Sequence of the second protein:
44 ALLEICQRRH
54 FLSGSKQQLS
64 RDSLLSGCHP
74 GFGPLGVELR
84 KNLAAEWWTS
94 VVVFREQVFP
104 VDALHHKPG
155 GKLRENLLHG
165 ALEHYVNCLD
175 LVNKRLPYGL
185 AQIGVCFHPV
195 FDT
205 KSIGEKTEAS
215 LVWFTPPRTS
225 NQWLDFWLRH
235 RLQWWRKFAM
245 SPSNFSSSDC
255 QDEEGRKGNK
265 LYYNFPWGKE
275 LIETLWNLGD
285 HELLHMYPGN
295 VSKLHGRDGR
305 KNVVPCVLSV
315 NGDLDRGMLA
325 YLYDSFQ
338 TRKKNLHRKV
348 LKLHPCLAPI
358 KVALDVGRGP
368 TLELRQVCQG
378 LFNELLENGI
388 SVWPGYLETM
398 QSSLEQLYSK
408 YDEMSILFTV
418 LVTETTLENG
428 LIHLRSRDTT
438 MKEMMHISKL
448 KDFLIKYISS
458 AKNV

Residue-level contacts at the interface:
Residue E1179 in the first protein contacts residue Q226 in the second protein (closest heavy-atom distance 3.9 Å).
Residue G540 in the first protein contacts residue K439 in the second protein (closest heavy-atom distance 3.4 Å).
Residue P755 in the first protein interacts with residue R339 in the second protein (closest heavy-atom distance 3.9 Å).
Residue E426 in the first protein is in contact with residue Q237 in the second protein (closest heavy-atom distance 2.9 Å).
Residue Y545 in the first protein is in contact with residue T436 in the second protein (closest heavy-atom distance 3.3 Å).
Residue R450 in the first protein contacts residue L343 in the second protein (closest heavy-atom distance 3.8 Å).
Residue L524 in the first protein interacts with residue I444 in the second protein (closest heavy-atom distance 3.9 Å).
Residue H541 in the first protein interacts with residue T436 in the second protein (closest heavy-atom distance 3.6 Å).
Residue L521 in the first protein contacts residue V374 in the second protein (closest heavy-atom distance 3.7 Å).
Residue P559 in the first protein contacts residue S457 in the second protein (closest heavy-atom distance 3.6 Å).
Residue N440 in the first protein interacts with residue D435 in the second protein (closest heavy-atom distance 3.4 Å).
Residue A482 in the first protein is in contact with residue E421 in the second protein (closest heavy-atom distance 3.0 Å).
Residue K525 in the first protein interacts with residue S445 in the second protein (closest heavy-atom distance 2.8 Å).
Residue H541 in the first protein is in contact with residue M438 in the second protein (closest heavy-atom distance 3.6 Å).
Residue D441 in the first protein contacts residue Q331 in the second protein (closest heavy-atom distance 3.5 Å).
Residue L521 in the first protein is in contact with residue I444 in the second protein (closest heavy-atom distance 3.9 Å).
Residue Q444 in the first protein contacts residue R345 in the second protein (closest heavy-atom distance 3.2 Å).
Residue D437 in the first protein is in contact with residue K349 in the second protein (closest heavy-atom distance 3.9 Å).
Residue T528 in the first protein is in contact with residue H443 in the second protein (closest heavy-atom distance 3.3 Å).
Residue L524 in the first protein interacts with residue L424 in the second protein (closest heavy-atom distance 3.5 Å).
Residue R518 in the first protein contacts residue N380 in the second protein (closest heavy-atom distance 3.1 Å).
Residue N440 in the first protein contacts residue T436 in the second protein (closest heavy-atom distance 4.0 Å).
Residue W557 in the first protein interacts with residue K453 in the second protein (closest heavy-atom distance 3.7 Å).
Residue H541 in the first protein is in contact with residue E440 in the second protein (closest heavy-atom distance 3.5 Å).
Residue P479 in the first protein interacts with residue E421 in the second protein (closest heavy-atom distance 3.4 Å).
Residue A480 in the first protein is in contact with residue E421 in the second protein (closest heavy-atom distance 2.9 Å).
Residue G540 in the first protein interacts with residue E440 in the second protein (closest heavy-atom distance 2.8 Å).
Residue L538 in the first protein contacts residue E440 in the second protein (closest heavy-atom distance 3.3 Å).
Residue R429 in the first protein contacts residue R240 in the second protein (closest heavy-atom distance 3.7 Å).
Residue P559 in the first protein contacts residue A458 in the second protein (closest heavy-atom distance 3.8 Å).
Residue W557 in the first protein is in contact with residue Y454 in the second protein (closest heavy-atom distance 3.8 Å).
Residue T528 in the first protein contacts residue N426 in the second protein (closest heavy-atom distance 2.3 Å).
Residue A517 in the first protein contacts residue Q373 in the second protein (closest heavy-atom distance 3.3 Å).
Residue D437 in the first protein contacts residue M244 in the second protein (closest heavy-atom distance 3.8 Å).
Residue K525 in the first protein interacts with residue H443 in the second protein (closest heavy-atom distance 3.1 Å).
Residue R429 in the first protein interacts with residue K241 in the second protein (closest heavy-atom distance 3.6 Å).
Residue P479 in the first protein is in contact with residue E425 in the second protein (closest heavy-atom distance 3.2 Å).
Residue T528 in the first protein interacts with residue G427 in the second protein (closest heavy-atom distance 3.4 Å).
Residue L521 in the first protein is in contact with residue L378 in the second protein (closest heavy-atom distance 3.8 Å).
Residue K525 in the first protein is in contact with residue K446 in the second protein (closest heavy-atom distance 3.3 Å).
Residue Q444 in the first protein contacts residue T437 in the second protein (closest heavy-atom distance 3.7 Å).
Residue P559 in the first protein contacts residue Y454 in the second protein (closest heavy-atom distance 3.6 Å).
Residue E806 in the first protein contacts residue R304 in the second protein (closest heavy-atom distance 3.5 Å).
Residue G540 in the first protein is in contact with residue M438 in the second protein (closest heavy-atom distance 3.2 Å).
Residue Q444 in the first protein interacts with residue L343 in the second protein (closest heavy-atom distance 3.5 Å).
Residue T558 in the first protein contacts residue V461 in the second protein (closest heavy-atom distance 3.3 Å).
Residue P539 in the first protein contacts residue E440 in the second protein (closest heavy-atom distance 3.2 Å).
Residue G754 in the first protein contacts residue K340 in the second protein (closest heavy-atom distance 3.7 Å).
Residue D441 in the first protein interacts with residue K349 in the second protein (closest heavy-atom distance 3.2 Å).
Residue L521 in the first protein contacts residue E381 in the second protein (closest heavy-atom distance 3.4 Å).
Residue K525 in the first protein interacts with residue I444 in the second protein (closest heavy-atom distance 3.6 Å).
Residue R518 in the first protein is in contact with residue E384 in the second protein (closest heavy-atom distance 2.4 Å).
Residue C443 in the first protein contacts residue M438 in the second protein (closest heavy-atom distance 3.4 Å).
Residue E805 in the first protein contacts residue K305 in the second protein (closest heavy-atom distance 3.7 Å).
Residue L521 in the first protein contacts residue G377 in the second protein (closest heavy-atom distance 3.5 Å).
Residue T481 in the first protein is in contact with residue E421 in the second protein (closest heavy-atom distance 3.0 Å).
Residue W557 in the first protein interacts with residue S457 in the second protein (closest heavy-atom distance 3.6 Å).
Residue E419 in the first protein contacts residue R233 in the second protein (closest heavy-atom distance 3.4 Å).
Residue W456 in the first protein interacts with residue K340 in the second protein (closest heavy-atom distance 3.1 Å).
Residue C443 in the first protein interacts with residue T436 in the second protein (closest heavy-atom distance 3.5 Å).

Sequence of the first protein:
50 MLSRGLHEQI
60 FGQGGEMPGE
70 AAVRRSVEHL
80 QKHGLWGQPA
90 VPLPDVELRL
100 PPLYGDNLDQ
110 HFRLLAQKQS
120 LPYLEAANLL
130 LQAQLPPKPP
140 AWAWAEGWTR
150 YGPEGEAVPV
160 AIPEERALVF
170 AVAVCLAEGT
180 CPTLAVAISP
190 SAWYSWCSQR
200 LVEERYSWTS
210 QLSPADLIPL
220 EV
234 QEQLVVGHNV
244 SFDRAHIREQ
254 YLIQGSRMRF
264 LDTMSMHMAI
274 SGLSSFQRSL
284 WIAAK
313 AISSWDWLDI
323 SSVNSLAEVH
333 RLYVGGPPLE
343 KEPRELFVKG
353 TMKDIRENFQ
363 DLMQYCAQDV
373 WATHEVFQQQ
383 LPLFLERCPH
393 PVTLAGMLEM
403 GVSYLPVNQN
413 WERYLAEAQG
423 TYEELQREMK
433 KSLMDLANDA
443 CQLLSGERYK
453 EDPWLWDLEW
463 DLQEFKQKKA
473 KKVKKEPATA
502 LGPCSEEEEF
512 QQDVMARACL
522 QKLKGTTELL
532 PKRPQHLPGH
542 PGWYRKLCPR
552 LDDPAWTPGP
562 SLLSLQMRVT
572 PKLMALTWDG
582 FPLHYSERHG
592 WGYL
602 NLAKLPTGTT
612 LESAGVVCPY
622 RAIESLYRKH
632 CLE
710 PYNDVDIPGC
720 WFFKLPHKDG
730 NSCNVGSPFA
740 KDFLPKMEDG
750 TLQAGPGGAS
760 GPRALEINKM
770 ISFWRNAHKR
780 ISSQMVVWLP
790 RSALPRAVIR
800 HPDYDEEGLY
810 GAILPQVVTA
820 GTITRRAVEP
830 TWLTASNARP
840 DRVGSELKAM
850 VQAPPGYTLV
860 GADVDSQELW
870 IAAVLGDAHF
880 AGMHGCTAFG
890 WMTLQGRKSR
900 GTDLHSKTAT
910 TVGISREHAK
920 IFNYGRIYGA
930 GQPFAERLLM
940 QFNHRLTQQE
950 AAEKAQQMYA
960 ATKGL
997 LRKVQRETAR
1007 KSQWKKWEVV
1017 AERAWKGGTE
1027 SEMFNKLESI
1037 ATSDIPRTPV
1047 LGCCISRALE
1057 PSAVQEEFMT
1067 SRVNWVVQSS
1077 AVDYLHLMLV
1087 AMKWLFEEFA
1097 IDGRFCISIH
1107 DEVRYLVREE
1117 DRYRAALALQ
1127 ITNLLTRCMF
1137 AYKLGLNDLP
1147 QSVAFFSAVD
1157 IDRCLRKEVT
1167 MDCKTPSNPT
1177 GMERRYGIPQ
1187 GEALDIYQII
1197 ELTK

These two protein chains interact to form a complex.